Interface contacts:
Residue R352 in protein 2 is in contact with residue L76 in protein 1 (closest heavy-atom distance 4.8 Å).
Residue K348 in protein 2 is in contact with residue K86 in protein 1 (closest heavy-atom distance 4.8 Å).
Residue E353 in protein 2 is in contact with residue E75 in protein 1 (closest heavy-atom distance 3.4 Å).
Residue R352 in protein 2 is in contact with residue H79 in protein 1 (closest heavy-atom distance 4.2 Å).
Residue I345 in protein 2 is in contact with residue V18 in protein 1 (closest heavy-atom distance 4.1 Å).
Residue G350 in protein 2 interacts with residue H79 in protein 1 (closest heavy-atom distance 4.3 Å).
Residue R352 in protein 2 is in contact with residue E75 in protein 1 (closest heavy-atom distance 3.7 Å).
Residue Y349 in protein 2 contacts residue V18 in protein 1 (closest heavy-atom distance 4.4 Å).
Residue Y349 in protein 2 contacts residue Q17 in protein 1 (closest heavy-atom distance 4.1 Å).
Residue N346 in protein 2 contacts residue Q17 in protein 1 (closest heavy-atom distance 2.9 Å).
Residue Y349 in protein 2 contacts residue V14 in protein 1 (closest heavy-atom distance 3.9 Å).
Residue L351 in protein 2 is in contact with residue H79 in protein 1 (closest heavy-atom distance 3.1 Å).

Sequence of protein 1:
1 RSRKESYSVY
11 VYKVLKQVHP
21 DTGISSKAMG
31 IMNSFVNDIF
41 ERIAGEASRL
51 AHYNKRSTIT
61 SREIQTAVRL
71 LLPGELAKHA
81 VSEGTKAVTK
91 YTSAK

Sequence of protein 2:
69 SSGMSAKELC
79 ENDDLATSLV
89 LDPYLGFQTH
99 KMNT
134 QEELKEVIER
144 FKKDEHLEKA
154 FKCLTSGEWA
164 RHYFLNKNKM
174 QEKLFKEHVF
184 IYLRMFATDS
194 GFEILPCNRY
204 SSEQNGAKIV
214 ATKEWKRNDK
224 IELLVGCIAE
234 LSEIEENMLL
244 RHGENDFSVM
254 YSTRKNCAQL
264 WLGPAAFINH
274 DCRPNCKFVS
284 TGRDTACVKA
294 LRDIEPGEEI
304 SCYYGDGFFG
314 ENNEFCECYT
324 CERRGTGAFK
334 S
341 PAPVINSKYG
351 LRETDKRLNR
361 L

These two protein chains interact to form a complex.